The following describes two proteins that form a bound complex.

Sequence of protein 1:
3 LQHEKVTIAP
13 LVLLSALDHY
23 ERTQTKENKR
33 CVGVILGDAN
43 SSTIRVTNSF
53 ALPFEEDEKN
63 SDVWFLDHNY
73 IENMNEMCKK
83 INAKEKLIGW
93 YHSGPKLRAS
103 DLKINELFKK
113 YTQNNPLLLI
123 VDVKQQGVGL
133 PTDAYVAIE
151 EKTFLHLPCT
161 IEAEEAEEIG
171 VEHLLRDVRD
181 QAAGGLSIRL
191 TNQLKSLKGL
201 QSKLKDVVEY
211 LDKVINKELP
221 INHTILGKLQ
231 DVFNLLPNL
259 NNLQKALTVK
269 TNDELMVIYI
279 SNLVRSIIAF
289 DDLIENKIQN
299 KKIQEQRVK

Sequence of protein 2:
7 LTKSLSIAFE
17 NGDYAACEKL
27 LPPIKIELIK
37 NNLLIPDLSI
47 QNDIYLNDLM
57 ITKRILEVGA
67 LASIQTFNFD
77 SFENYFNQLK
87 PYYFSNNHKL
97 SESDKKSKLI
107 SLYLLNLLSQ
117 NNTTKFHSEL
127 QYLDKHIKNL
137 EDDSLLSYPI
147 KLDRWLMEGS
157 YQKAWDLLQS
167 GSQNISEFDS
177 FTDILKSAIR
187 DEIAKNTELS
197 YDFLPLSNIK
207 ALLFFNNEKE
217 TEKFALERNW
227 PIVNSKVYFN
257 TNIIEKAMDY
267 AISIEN

Contacts between the two chains:
Residue L186 in protein 1 contacts residue I270 in protein 2 (closest heavy-atom distance 4.6 Å).
Residue L273 in protein 1 interacts with residue I259 in protein 2 (closest heavy-atom distance 4.4 Å).
Residue L190 in protein 1 is in contact with residue A267 in protein 2 (closest heavy-atom distance 3.6 Å).
Residue L186 in protein 1 contacts residue E271 in protein 2 (closest heavy-atom distance 3.1 Å).
Residue S187 in protein 1 interacts with residue E271 in protein 2 (closest heavy-atom distance 2.6 Å).
Residue I276 in protein 1 interacts with residue Y266 in protein 2 (closest heavy-atom distance 4.8 Å).
Residue L273 in protein 1 contacts residue Y266 in protein 2 (closest heavy-atom distance 4.3 Å).
Residue G185 in protein 1 interacts with residue E271 in protein 2 (closest heavy-atom distance 4.8 Å).
Residue L186 in protein 1 is in contact with residue A267 in protein 2 (closest heavy-atom distance 4.0 Å).
Residue T269 in protein 1 is in contact with residue I259 in protein 2 (closest heavy-atom distance 4.2 Å).